Contacts between the two chains:
Residue F304 in protein 1 is in contact with residue S126 in protein 2 (closest heavy-atom distance 4.6 Å).
Residue V336 in protein 1 contacts residue L129 in protein 2 (closest heavy-atom distance 4.6 Å).
Residue F304 in protein 1 is in contact with residue H123 in protein 2 (closest heavy-atom distance 4.3 Å).

Sequence of protein 1:
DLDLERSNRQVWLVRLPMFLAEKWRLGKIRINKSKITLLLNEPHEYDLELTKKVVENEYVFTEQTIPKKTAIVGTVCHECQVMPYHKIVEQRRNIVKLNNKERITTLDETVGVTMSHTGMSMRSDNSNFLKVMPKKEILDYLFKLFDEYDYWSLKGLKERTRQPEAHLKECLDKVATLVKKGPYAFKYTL

This data describes a binding interaction between two proteins.

Sequence of protein 2:
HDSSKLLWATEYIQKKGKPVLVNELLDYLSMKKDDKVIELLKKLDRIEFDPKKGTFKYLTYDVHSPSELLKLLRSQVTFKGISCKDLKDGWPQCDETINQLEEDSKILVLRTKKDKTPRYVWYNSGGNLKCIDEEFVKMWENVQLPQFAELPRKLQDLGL